Contacts between the two chains:
Residue G96 in protein 2 contacts residue G28 in protein 1 (closest heavy-atom distance 3.5 Å).
Residue M93 in protein 2 interacts with residue I11 in protein 1 (closest heavy-atom distance 4.2 Å).
Residue G96 in protein 2 contacts residue I25 in protein 1 (closest heavy-atom distance 3.2 Å).
Residue M93 in protein 2 is in contact with residue I9 in protein 1 (closest heavy-atom distance 3.8 Å).
Residue L97 in protein 2 is in contact with residue I25 in protein 1 (closest heavy-atom distance 3.7 Å).
Residue R100 in protein 2 contacts residue G28 in protein 1 (closest heavy-atom distance 4.5 Å).
Residue K89 in protein 2 interacts with residue M26 in protein 1 (closest heavy-atom distance 4.6 Å).
Residue M93 in protein 2 contacts residue T22 in protein 1 (closest heavy-atom distance 4.2 Å).
Residue L97 in protein 2 contacts residue I11 in protein 1 (closest heavy-atom distance 4.7 Å).
Residue K95 in protein 2 contacts residue G28 in protein 1 (closest heavy-atom distance 4.7 Å).
Residue L92 in protein 2 interacts with residue M26 in protein 1 (closest heavy-atom distance 4.3 Å).
Residue L92 in protein 2 is in contact with residue I25 in protein 1 (closest heavy-atom distance 4.8 Å).
Residue L90 in protein 2 contacts residue I9 in protein 1 (closest heavy-atom distance 4.3 Å).
Residue I53 in protein 2 interacts with residue I9 in protein 1 (closest heavy-atom distance 4.5 Å).
Residue Q99 in protein 2 interacts with residue G28 in protein 1 (closest heavy-atom distance 3.1 Å).
Residue M93 in protein 2 is in contact with residue M26 in protein 1 (closest heavy-atom distance 3.6 Å).
Residue M93 in protein 2 interacts with residue I25 in protein 1 (closest heavy-atom distance 3.9 Å).

Sequence of protein 2:
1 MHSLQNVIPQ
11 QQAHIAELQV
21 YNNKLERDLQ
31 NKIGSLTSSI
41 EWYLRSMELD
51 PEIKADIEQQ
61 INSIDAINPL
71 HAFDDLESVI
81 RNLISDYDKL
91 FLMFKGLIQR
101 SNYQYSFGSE

The following describes two proteins that form a bound complex.

Sequence of protein 1:
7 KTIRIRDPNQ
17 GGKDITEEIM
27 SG